Sequence of the second protein:
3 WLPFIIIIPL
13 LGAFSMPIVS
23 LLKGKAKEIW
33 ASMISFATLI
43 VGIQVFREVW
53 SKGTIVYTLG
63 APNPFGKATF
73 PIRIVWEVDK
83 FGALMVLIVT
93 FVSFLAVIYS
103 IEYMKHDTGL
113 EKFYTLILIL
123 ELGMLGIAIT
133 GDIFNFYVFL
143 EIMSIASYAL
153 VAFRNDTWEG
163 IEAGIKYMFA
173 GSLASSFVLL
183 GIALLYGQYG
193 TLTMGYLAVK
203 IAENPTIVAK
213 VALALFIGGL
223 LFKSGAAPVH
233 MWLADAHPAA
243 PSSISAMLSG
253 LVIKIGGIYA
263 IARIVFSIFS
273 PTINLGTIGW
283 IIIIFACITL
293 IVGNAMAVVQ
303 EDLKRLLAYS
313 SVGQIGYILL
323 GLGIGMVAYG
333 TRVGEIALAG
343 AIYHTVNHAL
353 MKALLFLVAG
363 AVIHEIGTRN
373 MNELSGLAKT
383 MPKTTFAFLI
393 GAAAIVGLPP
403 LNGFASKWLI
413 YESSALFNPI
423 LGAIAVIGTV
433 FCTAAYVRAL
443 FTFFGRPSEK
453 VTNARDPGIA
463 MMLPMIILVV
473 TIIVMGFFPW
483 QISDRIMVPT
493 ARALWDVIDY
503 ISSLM

The following describes two proteins that form a bound complex.

Sequence of the first protein:
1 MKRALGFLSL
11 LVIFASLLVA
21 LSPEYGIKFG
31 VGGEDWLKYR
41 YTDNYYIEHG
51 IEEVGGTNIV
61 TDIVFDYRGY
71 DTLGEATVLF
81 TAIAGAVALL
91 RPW

Interface contacts:
Residue I144 in the second protein is in contact with residue G74 in the first protein (closest heavy-atom distance 3.9 Å).
Residue R75 in the second protein contacts residue D66 in the first protein (closest heavy-atom distance 4.2 Å).
Residue K114 in the second protein interacts with residue A88 in the first protein (closest heavy-atom distance 3.7 Å).
Residue Y191 in the second protein is in contact with residue Y41 in the first protein (closest heavy-atom distance 4.0 Å).
Residue W78 in the second protein interacts with residue Y70 in the first protein (closest heavy-atom distance 3.6 Å).
Residue I121 in the second protein contacts residue T81 in the first protein (closest heavy-atom distance 3.6 Å).
Residue Q190 in the second protein contacts residue G26 in the first protein (closest heavy-atom distance 3.7 Å).
Residue I147 in the second protein contacts residue T81 in the first protein (closest heavy-atom distance 3.7 Å).
Residue I74 in the second protein interacts with residue Y46 in the first protein (closest heavy-atom distance 3.2 Å).
Residue N157 in the second protein contacts residue L89 in the first protein (closest heavy-atom distance 2.9 Å).
Residue L194 in the second protein interacts with residue R68 in the first protein (closest heavy-atom distance 3.6 Å).
Residue Y188 in the second protein contacts residue D43 in the first protein (closest heavy-atom distance 3.0 Å).
Residue I74 in the second protein contacts residue Y67 in the first protein (closest heavy-atom distance 3.9 Å).
Residue I121 in the second protein interacts with residue T77 in the first protein (closest heavy-atom distance 3.7 Å).
Residue N157 in the second protein interacts with residue W93 in the first protein (closest heavy-atom distance 3.9 Å).
Residue N137 in the second protein is in contact with residue Y70 in the first protein (closest heavy-atom distance 3.3 Å).
Residue I8 in the second protein is in contact with residue Y70 in the first protein (closest heavy-atom distance 3.6 Å).
Residue A154 in the second protein interacts with residue L89 in the first protein (closest heavy-atom distance 4.1 Å).
Residue F155 in the second protein contacts residue R91 in the first protein (closest heavy-atom distance 3.2 Å).
Residue Y198 in the second protein contacts residue Y41 in the first protein (closest heavy-atom distance 3.8 Å).
Residue D134 in the second protein interacts with residue R68 in the first protein (closest heavy-atom distance 3.6 Å).
Residue G68 in the second protein contacts residue Y45 in the first protein (closest heavy-atom distance 3.9 Å).
Residue G192 in the second protein interacts with residue T42 in the first protein (closest heavy-atom distance 3.9 Å).
Residue A151 in the second protein is in contact with residue G85 in the first protein (closest heavy-atom distance 4.1 Å).
Residue K69 in the second protein interacts with residue Y45 in the first protein (closest heavy-atom distance 3.6 Å).
Residue F136 in the second protein contacts residue D71 in the first protein (closest heavy-atom distance 4.0 Å).
Residue F16 in the second protein is in contact with residue T77 in the first protein (closest heavy-atom distance 4.1 Å).
Residue N157 in the second protein is in contact with residue R91 in the first protein (closest heavy-atom distance 3.6 Å).
Residue L61 in the second protein interacts with residue Y70 in the first protein (closest heavy-atom distance 3.9 Å).
Residue I144 in the second protein contacts residue V78 in the first protein (closest heavy-atom distance 3.6 Å).
Residue K69 in the second protein contacts residue E53 in the first protein (closest heavy-atom distance 3.0 Å).
Residue G189 in the second protein interacts with residue I27 in the first protein (closest heavy-atom distance 3.5 Å).
Residue T193 in the second protein interacts with residue Y41 in the first protein (closest heavy-atom distance 3.5 Å).
Residue G189 in the second protein interacts with residue R40 in the first protein (closest heavy-atom distance 3.1 Å).
Residue F141 in the second protein interacts with residue Y70 in the first protein (closest heavy-atom distance 3.4 Å).
Residue I76 in the second protein interacts with residue D71 in the first protein (closest heavy-atom distance 4.1 Å).
Residue N137 in the second protein interacts with residue D71 in the first protein (closest heavy-atom distance 3.5 Å).
Residue V140 in the second protein contacts residue E75 in the first protein (closest heavy-atom distance 4.1 Å).
Residue T117 in the second protein contacts residue F80 in the first protein (closest heavy-atom distance 3.7 Å).
Residue Y188 in the second protein is in contact with residue R40 in the first protein (closest heavy-atom distance 3.9 Å).
Residue D158 in the second protein is in contact with residue W93 in the first protein (closest heavy-atom distance 3.9 Å).
Residue G192 in the second protein interacts with residue Y39 in the first protein (closest heavy-atom distance 3.6 Å).
Residue L186 in the second protein contacts residue L21 in the first protein (closest heavy-atom distance 3.8 Å).
Residue I76 in the second protein is in contact with residue Y67 in the first protein (closest heavy-atom distance 4.2 Å).
Residue A15 in the second protein is in contact with residue F80 in the first protein (closest heavy-atom distance 3.9 Å).
Residue T110 in the second protein contacts residue R91 in the first protein (closest heavy-atom distance 3.5 Å).
Residue V140 in the second protein interacts with residue G74 in the first protein (closest heavy-atom distance 3.8 Å).
Residue L182 in the second protein is in contact with residue L17 in the first protein (closest heavy-atom distance 3.7 Å).
Residue Q190 in the second protein is in contact with residue I27 in the first protein (closest heavy-atom distance 3.9 Å).
Residue I76 in the second protein interacts with residue R68 in the first protein (closest heavy-atom distance 3.8 Å).
Residue F72 in the second protein contacts residue Y41 in the first protein (closest heavy-atom distance 3.9 Å).
Residue D109 in the second protein contacts residue R91 in the first protein (closest heavy-atom distance 4.1 Å).
Residue T208 in the second protein is in contact with residue Y25 in the first protein (closest heavy-atom distance 3.9 Å).
Residue K202 in the second protein contacts residue Y41 in the first protein (closest heavy-atom distance 3.9 Å).
Residue R75 in the second protein interacts with residue Y67 in the first protein (closest heavy-atom distance 3.9 Å).
Residue I74 in the second protein interacts with residue Y45 in the first protein (closest heavy-atom distance 3.6 Å).
Residue F16 in the second protein is in contact with residue F80 in the first protein (closest heavy-atom distance 3.8 Å).
Residue L12 in the second protein interacts with residue T77 in the first protein (closest heavy-atom distance 4.0 Å).
Residue V213 in the second protein interacts with residue S16 in the first protein (closest heavy-atom distance 3.8 Å).
Residue Q190 in the second protein interacts with residue Y39 in the first protein (closest heavy-atom distance 3.9 Å).